Sequence of the second protein:
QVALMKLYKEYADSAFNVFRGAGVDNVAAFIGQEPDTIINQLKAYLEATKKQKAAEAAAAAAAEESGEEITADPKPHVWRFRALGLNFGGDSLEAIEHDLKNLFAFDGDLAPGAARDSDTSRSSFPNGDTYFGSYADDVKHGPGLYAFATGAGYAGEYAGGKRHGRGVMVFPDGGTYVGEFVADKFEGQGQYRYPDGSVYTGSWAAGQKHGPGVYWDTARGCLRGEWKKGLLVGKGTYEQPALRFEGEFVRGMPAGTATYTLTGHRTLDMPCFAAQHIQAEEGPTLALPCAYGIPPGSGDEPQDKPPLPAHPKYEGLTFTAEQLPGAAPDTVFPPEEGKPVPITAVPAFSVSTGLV

This data describes a binding interaction between two proteins.

Sequence of the first protein:
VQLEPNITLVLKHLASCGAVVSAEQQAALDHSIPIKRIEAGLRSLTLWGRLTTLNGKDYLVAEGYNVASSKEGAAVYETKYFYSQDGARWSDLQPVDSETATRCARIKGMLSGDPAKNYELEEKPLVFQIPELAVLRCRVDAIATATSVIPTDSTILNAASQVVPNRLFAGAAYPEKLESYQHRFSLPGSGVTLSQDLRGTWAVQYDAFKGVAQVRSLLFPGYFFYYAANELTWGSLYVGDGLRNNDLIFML

Interface contacts:
Residue Y706 in the second protein is in contact with residue I266 in the first protein (closest heavy-atom distance 3.3 Å).
Residue C718 in the second protein contacts residue K194 in the first protein (closest heavy-atom distance 3.3 Å).
Residue I724 in the second protein contacts residue K194 in the first protein (closest heavy-atom distance 4.4 Å).
Residue G783 in the second protein is in contact with residue L215 in the first protein (closest heavy-atom distance 4.3 Å).
Residue L734 in the second protein is in contact with residue N263 in the first protein (closest heavy-atom distance 4.4 Å).
Residue L708 in the second protein is in contact with residue F267 in the first protein (closest heavy-atom distance 3.9 Å).
Residue Q722 in the second protein contacts residue Q213 in the first protein (closest heavy-atom distance 3.3 Å).
Residue T707 in the second protein interacts with residue I266 in the first protein (closest heavy-atom distance 4.6 Å).
Residue A721 in the second protein is in contact with residue K194 in the first protein (closest heavy-atom distance 4.4 Å).
Residue A733 in the second protein is in contact with residue I266 in the first protein (closest heavy-atom distance 3.7 Å).
Residue F719 in the second protein is in contact with residue W219 in the first protein (closest heavy-atom distance 3.4 Å).
Residue F719 in the second protein contacts residue E193 in the first protein (closest heavy-atom distance 3.7 Å).
Residue L734 in the second protein contacts residue F267 in the first protein (closest heavy-atom distance 3.9 Å).
Residue A784 in the second protein is in contact with residue L215 in the first protein (closest heavy-atom distance 4.2 Å).
Residue A778 in the second protein is in contact with residue N263 in the first protein (closest heavy-atom distance 3.7 Å).
Residue A720 in the second protein interacts with residue S212 in the first protein (closest heavy-atom distance 3.6 Å).
Residue Q722 in the second protein is in contact with residue E196 in the first protein (closest heavy-atom distance 3.8 Å).
Residue F719 in the second protein contacts residue V221 in the first protein (closest heavy-atom distance 3.5 Å).
Residue G729 in the second protein interacts with residue R216 in the first protein (closest heavy-atom distance 3.6 Å).
Residue H723 in the second protein contacts residue R216 in the first protein (closest heavy-atom distance 3.5 Å).
Residue R712 in the second protein contacts residue L269 in the first protein (closest heavy-atom distance 3.5 Å).
Residue C718 in the second protein interacts with residue R216 in the first protein (closest heavy-atom distance 4.0 Å).
Residue A720 in the second protein is in contact with residue K194 in the first protein (closest heavy-atom distance 4.7 Å).
Residue F719 in the second protein is in contact with residue A220 in the first protein (closest heavy-atom distance 3.9 Å).
Residue L732 in the second protein contacts residue I266 in the first protein (closest heavy-atom distance 3.7 Å).
Residue Q722 in the second protein is in contact with residue S212 in the first protein (closest heavy-atom distance 3.4 Å).
Residue L732 in the second protein is in contact with residue L215 in the first protein (closest heavy-atom distance 4.5 Å).
Residue F719 in the second protein contacts residue L195 in the first protein (closest heavy-atom distance 2.9 Å).
Residue P782 in the second protein interacts with residue L215 in the first protein (closest heavy-atom distance 3.6 Å).
Residue P782 in the second protein contacts residue I266 in the first protein (closest heavy-atom distance 4.8 Å).
Residue L781 in the second protein interacts with residue R261 in the first protein (closest heavy-atom distance 3.3 Å).
Residue E779 in the second protein is in contact with residue N263 in the first protein (closest heavy-atom distance 4.4 Å).
Residue A721 in the second protein interacts with residue E196 in the first protein (closest heavy-atom distance 3.9 Å).
Residue L708 in the second protein contacts residue I266 in the first protein (closest heavy-atom distance 3.5 Å).
Residue F776 in the second protein interacts with residue D264 in the first protein (closest heavy-atom distance 5.0 Å).
Residue E779 in the second protein is in contact with residue K109 in the first protein (closest heavy-atom distance 4.2 Å).
Residue G710 in the second protein contacts residue L269 in the first protein (closest heavy-atom distance 4.5 Å).
Residue Q780 in the second protein contacts residue R261 in the first protein (closest heavy-atom distance 4.1 Å).
Residue F776 in the second protein is in contact with residue F267 in the first protein (closest heavy-atom distance 4.0 Å).
Residue H723 in the second protein interacts with residue S212 in the first protein (closest heavy-atom distance 4.0 Å).
Residue L732 in the second protein is in contact with residue R216 in the first protein (closest heavy-atom distance 3.9 Å).
Residue P730 in the second protein contacts residue R216 in the first protein (closest heavy-atom distance 3.6 Å).
Residue Y706 in the second protein contacts residue F267 in the first protein (closest heavy-atom distance 3.5 Å).
Residue L781 in the second protein is in contact with residue L236 in the first protein (closest heavy-atom distance 4.0 Å).
Residue R712 in the second protein is in contact with residue M268 in the first protein (closest heavy-atom distance 3.7 Å).
Residue E779 in the second protein contacts residue R261 in the first protein (closest heavy-atom distance 3.5 Å).
Residue F719 in the second protein contacts residue K194 in the first protein (closest heavy-atom distance 3.1 Å).
Residue L734 in the second protein is in contact with residue I266 in the first protein (closest heavy-atom distance 3.9 Å).
Residue A720 in the second protein contacts residue L195 in the first protein (closest heavy-atom distance 4.1 Å).
Residue E728 in the second protein contacts residue R216 in the first protein (closest heavy-atom distance 3.4 Å).
Residue L732 in the second protein interacts with residue L269 in the first protein (closest heavy-atom distance 4.7 Å).
Residue Q780 in the second protein interacts with residue N263 in the first protein (closest heavy-atom distance 4.2 Å).